This data describes a binding interaction between two proteins.

Sequence of the first protein:
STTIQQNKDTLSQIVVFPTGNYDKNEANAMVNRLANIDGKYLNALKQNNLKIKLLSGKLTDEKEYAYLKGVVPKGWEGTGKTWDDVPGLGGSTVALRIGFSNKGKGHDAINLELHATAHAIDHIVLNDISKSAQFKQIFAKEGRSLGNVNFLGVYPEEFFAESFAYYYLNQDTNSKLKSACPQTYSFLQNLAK

Sequence of the second protein:
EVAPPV

Contacts between the two chains:
Residue H123 in the first protein is in contact with residue P5 in the second protein (closest heavy-atom distance 4.0 Å).
Residue G92 in the first protein interacts with residue A4 in the second protein (closest heavy-atom distance 4.3 Å).
Residue K78 in the first protein contacts residue A4 in the second protein (closest heavy-atom distance 3.9 Å).
Residue G92 in the first protein contacts residue P6 in the second protein (closest heavy-atom distance 3.3 Å).
Residue W87 in the first protein is in contact with residue A4 in the second protein (closest heavy-atom distance 3.6 Å).
Residue A113 in the first protein interacts with residue P6 in the second protein (closest heavy-atom distance 4.3 Å).
Residue S96 in the first protein is in contact with residue E2 in the second protein (closest heavy-atom distance 2.9 Å).
Residue A113 in the first protein contacts residue V7 in the second protein (closest heavy-atom distance 3.6 Å).
Residue H127 in the first protein contacts residue E2 in the second protein (closest heavy-atom distance 3.6 Å).
Residue L156 in the first protein contacts residue V7 in the second protein (closest heavy-atom distance 3.9 Å).
Residue P77 in the first protein contacts residue P5 in the second protein (closest heavy-atom distance 3.5 Å).
Residue T97 in the first protein interacts with residue E2 in the second protein (closest heavy-atom distance 4.3 Å).
Residue S96 in the first protein is in contact with residue V3 in the second protein (closest heavy-atom distance 5.0 Å).
Residue L93 in the first protein interacts with residue V3 in the second protein (closest heavy-atom distance 3.8 Å).
Residue G94 in the first protein is in contact with residue E2 in the second protein (closest heavy-atom distance 3.8 Å).
Residue H119 in the first protein contacts residue P6 in the second protein (closest heavy-atom distance 3.8 Å).
Residue G95 in the first protein is in contact with residue E2 in the second protein (closest heavy-atom distance 3.4 Å).
Residue H123 in the first protein is in contact with residue A4 in the second protein (closest heavy-atom distance 3.6 Å).
Residue V90 in the first protein is in contact with residue P5 in the second protein (closest heavy-atom distance 4.3 Å).
Residue W87 in the first protein is in contact with residue P5 in the second protein (closest heavy-atom distance 3.6 Å).
Residue W80 in the first protein is in contact with residue V7 in the second protein (closest heavy-atom distance 3.9 Å).
Residue E162 in the first protein is in contact with residue P5 in the second protein (closest heavy-atom distance 3.6 Å).
Residue V90 in the first protein interacts with residue P6 in the second protein (closest heavy-atom distance 3.3 Å).
Residue E162 in the first protein is in contact with residue A4 in the second protein (closest heavy-atom distance 3.4 Å).
Residue K78 in the first protein contacts residue P5 in the second protein (closest heavy-atom distance 3.4 Å).
Residue G95 in the first protein interacts with residue V3 in the second protein (closest heavy-atom distance 4.8 Å).
Residue F155 in the first protein is in contact with residue P5 in the second protein (closest heavy-atom distance 4.1 Å).
Residue L72 in the first protein contacts residue V3 in the second protein (closest heavy-atom distance 4.7 Å).
Residue Y71 in the first protein interacts with residue V3 in the second protein (closest heavy-atom distance 3.6 Å).
Residue D112 in the first protein interacts with residue V7 in the second protein (closest heavy-atom distance 2.8 Å).
Residue G94 in the first protein interacts with residue A4 in the second protein (closest heavy-atom distance 2.8 Å).
Residue H119 in the first protein is in contact with residue P5 in the second protein (closest heavy-atom distance 3.5 Å).
Residue W80 in the first protein contacts residue P5 in the second protein (closest heavy-atom distance 3.3 Å).
Residue H111 in the first protein interacts with residue P6 in the second protein (closest heavy-atom distance 3.8 Å).
Residue N152 in the first protein contacts residue V7 in the second protein (closest heavy-atom distance 3.6 Å).
Residue W80 in the first protein is in contact with residue P6 in the second protein (closest heavy-atom distance 2.8 Å).
Residue F155 in the first protein is in contact with residue P6 in the second protein (closest heavy-atom distance 3.6 Å).
Residue L93 in the first protein interacts with residue A4 in the second protein (closest heavy-atom distance 3.7 Å).
Residue H119 in the first protein is in contact with residue V7 in the second protein (closest heavy-atom distance 3.8 Å).
Residue G94 in the first protein is in contact with residue V3 in the second protein (closest heavy-atom distance 3.3 Å).
Residue L93 in the first protein interacts with residue E2 in the second protein (closest heavy-atom distance 5.0 Å).
Residue P91 in the first protein interacts with residue P6 in the second protein (closest heavy-atom distance 4.5 Å).
Residue H111 in the first protein interacts with residue V7 in the second protein (closest heavy-atom distance 3.5 Å).
Residue L116 in the first protein contacts residue P6 in the second protein (closest heavy-atom distance 3.6 Å).
Residue F155 in the first protein contacts residue V7 in the second protein (closest heavy-atom distance 3.6 Å).
Residue G95 in the first protein is in contact with residue A4 in the second protein (closest heavy-atom distance 5.0 Å).
Residue W87 in the first protein interacts with residue V3 in the second protein (closest heavy-atom distance 4.2 Å).
Residue E166 in the first protein contacts residue V7 in the second protein (closest heavy-atom distance 3.8 Å).
Residue G92 in the first protein is in contact with residue P5 in the second protein (closest heavy-atom distance 4.1 Å).